This data describes a binding interaction between two proteins.

Residue-level contacts at the interface:
Residue S172 in the first protein contacts residue G3 in the second protein (closest heavy-atom distance 3.5 Å).
Residue G122 in the first protein contacts residue I1 in the second protein (closest heavy-atom distance 3.8 Å).
Residue G173 in the first protein interacts with residue I1 in the second protein (closest heavy-atom distance 3.6 Å).
Residue H139 in the first protein interacts with residue M9 in the second protein (closest heavy-atom distance 4.7 Å).
Residue R136 in the first protein interacts with residue P6 in the second protein (closest heavy-atom distance 3.7 Å).
Residue C175 in the first protein is in contact with residue I1 in the second protein (closest heavy-atom distance 4.6 Å).
Residue Y125 in the first protein interacts with residue I2 in the second protein (closest heavy-atom distance 3.7 Å).
Residue Y141 in the first protein is in contact with residue R11 in the second protein (closest heavy-atom distance 4.6 Å).
Residue V137 in the first protein contacts residue M9 in the second protein (closest heavy-atom distance 4.7 Å).
Residue S119 in the first protein contacts residue R11 in the second protein (closest heavy-atom distance 4.5 Å).
Residue E168 in the first protein contacts residue R11 in the second protein (closest heavy-atom distance 3.6 Å).
Residue H139 in the first protein interacts with residue R11 in the second protein (closest heavy-atom distance 3.2 Å).
Residue V137 in the first protein interacts with residue G4 in the second protein (closest heavy-atom distance 3.2 Å).
Residue D178 in the first protein is in contact with residue I1 in the second protein (closest heavy-atom distance 2.7 Å).
Residue K169 in the first protein contacts residue G3 in the second protein (closest heavy-atom distance 4.8 Å).
Residue R136 in the first protein contacts residue C5 in the second protein (closest heavy-atom distance 3.5 Å).
Residue L135 in the first protein is in contact with residue P6 in the second protein (closest heavy-atom distance 3.7 Å).
Residue P174 in the first protein contacts residue I2 in the second protein (closest heavy-atom distance 5.0 Å).
Residue V137 in the first protein interacts with residue P6 in the second protein (closest heavy-atom distance 3.7 Å).
Residue I11 in the first protein interacts with residue Y7 in the second protein (closest heavy-atom distance 4.0 Å).
Residue H139 in the first protein contacts residue D10 in the second protein (closest heavy-atom distance 4.4 Å).
Residue G171 in the first protein contacts residue G3 in the second protein (closest heavy-atom distance 4.9 Å).
Residue H139 in the first protein contacts residue C14 in the second protein (closest heavy-atom distance 4.3 Å).
Residue V137 in the first protein interacts with residue C5 in the second protein (closest heavy-atom distance 2.9 Å).
Residue T126 in the first protein interacts with residue G3 in the second protein (closest heavy-atom distance 4.5 Å).
Residue L135 in the first protein interacts with residue Y7 in the second protein (closest heavy-atom distance 2.8 Å).
Residue G171 in the first protein is in contact with residue I2 in the second protein (closest heavy-atom distance 3.7 Å).
Residue T126 in the first protein is in contact with residue I2 in the second protein (closest heavy-atom distance 4.0 Å).
Residue H57 in the first protein contacts residue Y7 in the second protein (closest heavy-atom distance 3.3 Å).
Residue G127 in the first protein contacts residue I2 in the second protein (closest heavy-atom distance 4.4 Å).
Residue L140 in the first protein contacts residue R11 in the second protein (closest heavy-atom distance 3.0 Å).
Residue S172 in the first protein is in contact with residue I2 in the second protein (closest heavy-atom distance 3.1 Å).
Residue Y125 in the first protein contacts residue I1 in the second protein (closest heavy-atom distance 3.0 Å).
Residue V120 in the first protein contacts residue I1 in the second protein (closest heavy-atom distance 3.7 Å).
Residue C203 in the first protein is in contact with residue I2 in the second protein (closest heavy-atom distance 3.7 Å).
Residue A138 in the first protein interacts with residue G4 in the second protein (closest heavy-atom distance 4.4 Å).
Residue A204 in the first protein contacts residue I2 in the second protein (closest heavy-atom distance 3.8 Å).
Residue C118 in the first protein contacts residue R11 in the second protein (closest heavy-atom distance 3.0 Å).
Residue R136 in the first protein contacts residue Y7 in the second protein (closest heavy-atom distance 4.2 Å).
Residue L134 in the first protein is in contact with residue W8 in the second protein (closest heavy-atom distance 4.8 Å).
Residue L134 in the first protein contacts residue Y7 in the second protein (closest heavy-atom distance 4.4 Å).
Residue G124 in the first protein contacts residue I1 in the second protein (closest heavy-atom distance 3.8 Å).
Residue R136 in the first protein contacts residue G4 in the second protein (closest heavy-atom distance 2.9 Å).
Residue L135 in the first protein interacts with residue C5 in the second protein (closest heavy-atom distance 4.6 Å).
Residue Y121 in the first protein is in contact with residue Y7 in the second protein (closest heavy-atom distance 5.0 Å).
Residue C175 in the first protein is in contact with residue I2 in the second protein (closest heavy-atom distance 3.8 Å).
Residue H139 in the first protein interacts with residue C5 in the second protein (closest heavy-atom distance 4.0 Å).
Residue P174 in the first protein interacts with residue I1 in the second protein (closest heavy-atom distance 3.9 Å).
Residue A138 in the first protein is in contact with residue I1 in the second protein (closest heavy-atom distance 3.6 Å).
Residue Y121 in the first protein is in contact with residue I1 in the second protein (closest heavy-atom distance 4.2 Å).
Residue V137 in the first protein contacts residue I1 in the second protein (closest heavy-atom distance 4.0 Å).
Residue V137 in the first protein contacts residue Y7 in the second protein (closest heavy-atom distance 3.8 Å).
Residue R136 in the first protein contacts residue I1 in the second protein (closest heavy-atom distance 3.9 Å).
Residue T126 in the first protein contacts residue I1 in the second protein (closest heavy-atom distance 3.6 Å).
Residue S172 in the first protein is in contact with residue G4 in the second protein (closest heavy-atom distance 4.7 Å).
Residue S117 in the first protein interacts with residue R11 in the second protein (closest heavy-atom distance 3.3 Å).
Residue G173 in the first protein is in contact with residue I2 in the second protein (closest heavy-atom distance 2.9 Å).

Sequence of the second protein:
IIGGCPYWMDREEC

Sequence of the first protein:
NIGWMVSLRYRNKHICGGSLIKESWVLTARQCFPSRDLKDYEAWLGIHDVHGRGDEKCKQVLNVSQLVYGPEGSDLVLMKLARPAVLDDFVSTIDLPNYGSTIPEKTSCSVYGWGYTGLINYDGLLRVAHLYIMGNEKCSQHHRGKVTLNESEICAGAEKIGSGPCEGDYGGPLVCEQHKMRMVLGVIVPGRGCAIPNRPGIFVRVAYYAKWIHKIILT